These two protein chains interact to form a complex.

Sequence of protein 1:
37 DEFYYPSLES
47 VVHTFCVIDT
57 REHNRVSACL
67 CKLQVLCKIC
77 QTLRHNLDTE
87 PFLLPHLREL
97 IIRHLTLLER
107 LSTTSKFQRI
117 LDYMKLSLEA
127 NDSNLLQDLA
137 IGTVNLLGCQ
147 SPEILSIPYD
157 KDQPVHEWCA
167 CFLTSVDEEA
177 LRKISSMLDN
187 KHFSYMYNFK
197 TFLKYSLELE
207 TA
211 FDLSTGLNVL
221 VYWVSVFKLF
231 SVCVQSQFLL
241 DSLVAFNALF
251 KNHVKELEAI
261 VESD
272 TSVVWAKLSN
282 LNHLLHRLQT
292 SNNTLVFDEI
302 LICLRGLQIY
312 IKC

Interface contacts:
Residue S280 in protein 2 is in contact with residue R106 in protein 1 (closest heavy-atom distance 3.1 Å).
Residue V274 in protein 2 contacts residue F211 in protein 1 (closest heavy-atom distance 3.9 Å).
Residue K196 in protein 2 contacts residue D299 in protein 1 (closest heavy-atom distance 2.8 Å).
Residue R106 in protein 2 contacts residue W276 in protein 1 (closest heavy-atom distance 4.0 Å).
Residue R288 in protein 2 contacts residue E95 in protein 1 (closest heavy-atom distance 3.2 Å).
Residue H284 in protein 2 is in contact with residue T102 in protein 1 (closest heavy-atom distance 3.9 Å).
Residue L199 in protein 2 is in contact with residue D299 in protein 1 (closest heavy-atom distance 3.9 Å).
Residue S271 in protein 2 interacts with residue F211 in protein 1 (closest heavy-atom distance 3.4 Å).
Residue G307 in protein 2 is in contact with residue L203 in protein 1 (closest heavy-atom distance 4.0 Å).
Residue L203 in protein 2 interacts with residue G307 in protein 1 (closest heavy-atom distance 4.0 Å).
Residue H81 in protein 2 is in contact with residue H81 in protein 1 (closest heavy-atom distance 3.6 Å).
Residue T295 in protein 2 contacts residue T85 in protein 1 (closest heavy-atom distance 3.8 Å).
Residue L285 in protein 2 is in contact with residue R99 in protein 1 (closest heavy-atom distance 3.4 Å).
Residue F211 in protein 2 contacts residue V274 in protein 1 (closest heavy-atom distance 3.8 Å).
Residue L296 in protein 2 interacts with residue L89 in protein 1 (closest heavy-atom distance 3.5 Å).
Residue R99 in protein 2 contacts residue L285 in protein 1 (closest heavy-atom distance 3.7 Å).
Residue N281 in protein 2 interacts with residue R99 in protein 1 (closest heavy-atom distance 3.5 Å).
Residue L203 in protein 2 contacts residue I303 in protein 1 (closest heavy-atom distance 3.9 Å).
Residue L296 in protein 2 is in contact with residue H92 in protein 1 (closest heavy-atom distance 3.7 Å).
Residue A277 in protein 2 contacts residue R106 in protein 1 (closest heavy-atom distance 2.9 Å).
Residue F88 in protein 2 is in contact with residue N294 in protein 1 (closest heavy-atom distance 3.2 Å).
Residue R99 in protein 2 is in contact with residue N281 in protein 1 (closest heavy-atom distance 3.5 Å).
Residue V297 in protein 2 is in contact with residue H92 in protein 1 (closest heavy-atom distance 3.7 Å).
Residue R106 in protein 2 contacts residue A277 in protein 1 (closest heavy-atom distance 3.4 Å).
Residue S271 in protein 2 is in contact with residue L107 in protein 1 (closest heavy-atom distance 4.0 Å).
Residue H92 in protein 2 contacts residue V297 in protein 1 (closest heavy-atom distance 3.8 Å).
Residue H92 in protein 2 contacts residue E300 in protein 1 (closest heavy-atom distance 3.0 Å).
Residue L96 in protein 2 contacts residue R288 in protein 1 (closest heavy-atom distance 3.9 Å).
Residue E300 in protein 2 is in contact with residue L199 in protein 1 (closest heavy-atom distance 3.9 Å).
Residue S271 in protein 2 is in contact with residue R106 in protein 1 (closest heavy-atom distance 3.8 Å).
Residue L89 in protein 2 contacts residue L296 in protein 1 (closest heavy-atom distance 3.7 Å).
Residue T272 in protein 2 contacts residue F211 in protein 1 (closest heavy-atom distance 3.5 Å).
Residue E300 in protein 2 is in contact with residue L96 in protein 1 (closest heavy-atom distance 3.6 Å).
Residue A277 in protein 2 contacts residue L103 in protein 1 (closest heavy-atom distance 3.6 Å).
Residue L96 in protein 2 contacts residue E300 in protein 1 (closest heavy-atom distance 3.9 Å).
Residue R99 in protein 2 interacts with residue R288 in protein 1 (closest heavy-atom distance 2.0 Å).
Residue R99 in protein 2 is in contact with residue E300 in protein 1 (closest heavy-atom distance 2.4 Å).
Residue H92 in protein 2 contacts residue L296 in protein 1 (closest heavy-atom distance 3.7 Å).
Residue I303 in protein 2 contacts residue L199 in protein 1 (closest heavy-atom distance 3.7 Å).
Residue D299 in protein 2 is in contact with residue L199 in protein 1 (closest heavy-atom distance 3.8 Å).
Residue H92 in protein 2 contacts residue R288 in protein 1 (closest heavy-atom distance 3.2 Å).
Residue F195 in protein 2 contacts residue L296 in protein 1 (closest heavy-atom distance 3.5 Å).
Residue L296 in protein 2 interacts with residue T85 in protein 1 (closest heavy-atom distance 3.7 Å).
Residue E300 in protein 2 is in contact with residue H92 in protein 1 (closest heavy-atom distance 2.8 Å).
Residue E206 in protein 2 contacts residue K278 in protein 1 (closest heavy-atom distance 3.0 Å).
Residue R99 in protein 2 contacts residue H284 in protein 1 (closest heavy-atom distance 3.6 Å).
Residue L203 in protein 2 interacts with residue I310 in protein 1 (closest heavy-atom distance 4.0 Å).
Residue D299 in protein 2 interacts with residue K196 in protein 1 (closest heavy-atom distance 3.2 Å).
Residue F88 in protein 2 interacts with residue L296 in protein 1 (closest heavy-atom distance 3.5 Å).
Residue T85 in protein 2 contacts residue L296 in protein 1 (closest heavy-atom distance 3.8 Å).
Residue K278 in protein 2 interacts with residue L203 in protein 1 (closest heavy-atom distance 3.9 Å).
Residue E300 in protein 2 is in contact with residue R99 in protein 1 (closest heavy-atom distance 2.6 Å).
Residue L199 in protein 2 is in contact with residue E300 in protein 1 (closest heavy-atom distance 3.9 Å).
Residue W276 in protein 2 interacts with residue R106 in protein 1 (closest heavy-atom distance 3.1 Å).
Residue K278 in protein 2 is in contact with residue E206 in protein 1 (closest heavy-atom distance 2.7 Å).
Residue E95 in protein 2 is in contact with residue R288 in protein 1 (closest heavy-atom distance 3.1 Å).
Residue R106 in protein 2 contacts residue S280 in protein 1 (closest heavy-atom distance 3.8 Å).
Residue T272 in protein 2 is in contact with residue L107 in protein 1 (closest heavy-atom distance 3.8 Å).
Residue L296 in protein 2 interacts with residue F195 in protein 1 (closest heavy-atom distance 3.6 Å).
Residue L296 in protein 2 contacts residue F88 in protein 1 (closest heavy-atom distance 3.6 Å).

Sequence of protein 2:
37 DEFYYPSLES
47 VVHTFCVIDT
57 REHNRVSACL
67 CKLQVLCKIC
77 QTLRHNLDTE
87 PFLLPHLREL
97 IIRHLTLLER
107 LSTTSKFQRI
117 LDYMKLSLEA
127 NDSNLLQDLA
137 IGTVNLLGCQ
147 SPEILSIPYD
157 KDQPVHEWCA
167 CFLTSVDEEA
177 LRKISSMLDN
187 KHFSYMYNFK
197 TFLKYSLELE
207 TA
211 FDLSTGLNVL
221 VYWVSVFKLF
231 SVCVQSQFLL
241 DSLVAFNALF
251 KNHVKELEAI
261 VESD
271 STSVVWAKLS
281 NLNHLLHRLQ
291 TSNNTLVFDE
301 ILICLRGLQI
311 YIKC